Sequence of the first protein:
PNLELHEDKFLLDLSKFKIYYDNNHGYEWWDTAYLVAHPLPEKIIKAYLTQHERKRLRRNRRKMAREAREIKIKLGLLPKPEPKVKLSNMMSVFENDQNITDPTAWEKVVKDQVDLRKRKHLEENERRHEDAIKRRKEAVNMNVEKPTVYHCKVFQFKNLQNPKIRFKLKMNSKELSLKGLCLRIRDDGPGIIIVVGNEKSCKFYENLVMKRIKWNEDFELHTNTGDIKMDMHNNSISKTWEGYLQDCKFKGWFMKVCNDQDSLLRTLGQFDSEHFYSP

Contacts between the two chains:
Residue G305 in the second protein interacts with residue E223 in the first protein (closest heavy-atom distance 3.4 Å).
Residue A346 in the second protein contacts residue Q433 in the first protein (closest heavy-atom distance 3.7 Å).
Residue E65 in the second protein contacts residue A234 in the first protein (closest heavy-atom distance 3.5 Å).
Residue L32 in the second protein is in contact with residue A255 in the first protein (closest heavy-atom distance 3.6 Å).
Residue R393 in the second protein interacts with residue T427 in the first protein (closest heavy-atom distance 2.6 Å).
Residue R121 in the second protein interacts with residue P220 in the first protein (closest heavy-atom distance 3.2 Å).
Residue V63 in the second protein is in contact with residue I232 in the first protein (closest heavy-atom distance 3.8 Å).
Residue D425 in the second protein contacts residue K148 in the first protein (closest heavy-atom distance 3.8 Å).
Residue T111 in the second protein interacts with residue P222 in the first protein (closest heavy-atom distance 3.5 Å).
Residue V64 in the second protein interacts with residue A234 in the first protein (closest heavy-atom distance 3.3 Å).
Residue L136 in the second protein is in contact with residue G165 in the first protein (closest heavy-atom distance 3.1 Å).
Residue V69 in the second protein interacts with residue R322 in the first protein (closest heavy-atom distance 3.7 Å).
Residue S349 in the second protein contacts residue L432 in the first protein (closest heavy-atom distance 3.8 Å).
Residue R337 in the second protein interacts with residue Y173 in the first protein (closest heavy-atom distance 3.1 Å).
Residue Q388 in the second protein interacts with residue H462 in the first protein (closest heavy-atom distance 3.5 Å).
Residue E151 in the second protein is in contact with residue L151 in the first protein (closest heavy-atom distance 3.4 Å).
Residue R121 in the second protein interacts with residue H219 in the first protein (closest heavy-atom distance 3.4 Å).
Residue D307 in the second protein is in contact with residue I225 in the first protein (closest heavy-atom distance 3.1 Å).
Residue R155 in the second protein contacts residue F149 in the first protein (closest heavy-atom distance 3.0 Å).
Residue R379 in the second protein is in contact with residue F156 in the first protein (closest heavy-atom distance 3.7 Å).
Residue D68 in the second protein is in contact with residue R322 in the first protein (closest heavy-atom distance 2.4 Å).
Residue R337 in the second protein is in contact with residue D170 in the first protein (closest heavy-atom distance 3.4 Å).
Residue R379 in the second protein interacts with residue E167 in the first protein (closest heavy-atom distance 3.4 Å).
Residue D425 in the second protein is in contact with residue F149 in the first protein (closest heavy-atom distance 3.0 Å).
Residue H34 in the second protein is in contact with residue M251 in the first protein (closest heavy-atom distance 3.6 Å).
Residue V63 in the second protein is in contact with residue K233 in the first protein (closest heavy-atom distance 3.6 Å).
Residue E65 in the second protein interacts with residue K233 in the first protein (closest heavy-atom distance 3.2 Å).
Residue R381 in the second protein interacts with residue W168 in the first protein (closest heavy-atom distance 3.2 Å).
Residue L136 in the second protein contacts residue E167 in the first protein (closest heavy-atom distance 3.8 Å).
Residue G347 in the second protein is in contact with residue Q433 in the first protein (closest heavy-atom distance 3.1 Å).
Residue E65 in the second protein interacts with residue R241 in the first protein (closest heavy-atom distance 2.7 Å).
Residue I372 in the second protein contacts residue Y431 in the first protein (closest heavy-atom distance 3.4 Å).
Residue L390 in the second protein is in contact with residue H462 in the first protein (closest heavy-atom distance 3.2 Å).
Residue E65 in the second protein is in contact with residue L236 in the first protein (closest heavy-atom distance 3.4 Å).
Residue K350 in the second protein is in contact with residue Y431 in the first protein (closest heavy-atom distance 3.0 Å).
Residue R379 in the second protein contacts residue Y159 in the first protein (closest heavy-atom distance 3.8 Å).
Residue G339 in the second protein interacts with residue L221 in the first protein (closest heavy-atom distance 3.7 Å).
Residue T426 in the second protein contacts residue L144 in the first protein (closest heavy-atom distance 3.5 Å).
Residue S320 in the second protein contacts residue W169 in the first protein (closest heavy-atom distance 3.8 Å).
Residue V63 in the second protein interacts with residue A234 in the first protein (closest heavy-atom distance 3.3 Å).
Residue Q303 in the second protein contacts residue L221 in the first protein (closest heavy-atom distance 2.9 Å).
Residue R135 in the second protein contacts residue E167 in the first protein (closest heavy-atom distance 2.4 Å).
Residue S349 in the second protein contacts residue Y431 in the first protein (closest heavy-atom distance 3.6 Å).
Residue L321 in the second protein interacts with residue W169 in the first protein (closest heavy-atom distance 3.1 Å).
Residue L390 in the second protein contacts residue W428 in the first protein (closest heavy-atom distance 3.0 Å).
Residue L129 in the second protein contacts residue Y166 in the first protein (closest heavy-atom distance 3.8 Å).
Residue H392 in the second protein interacts with residue W428 in the first protein (closest heavy-atom distance 3.8 Å).
Residue T111 in the second protein is in contact with residue H219 in the first protein (closest heavy-atom distance 3.3 Å).
Residue T111 in the second protein interacts with residue P220 in the first protein (closest heavy-atom distance 2.9 Å).
Residue D370 in the second protein is in contact with residue Y431 in the first protein (closest heavy-atom distance 3.5 Å).
Residue I378 in the second protein contacts residue W168 in the first protein (closest heavy-atom distance 3.2 Å).
Residue H348 in the second protein is in contact with residue Q433 in the first protein (closest heavy-atom distance 3.8 Å).
Residue H143 in the second protein interacts with residue L151 in the first protein (closest heavy-atom distance 3.3 Å).
Residue L428 in the second protein interacts with residue P466 in the first protein (closest heavy-atom distance 3.5 Å).
Residue F109 in the second protein interacts with residue P222 in the first protein (closest heavy-atom distance 3.6 Å).
Residue L152 in the second protein contacts residue P140 in the first protein (closest heavy-atom distance 3.8 Å).
Residue H34 in the second protein is in contact with residue A255 in the first protein (closest heavy-atom distance 3.5 Å).
Residue T426 in the second protein is in contact with residue H145 in the first protein (closest heavy-atom distance 2.9 Å).
Residue H143 in the second protein interacts with residue F156 in the first protein (closest heavy-atom distance 3.1 Å).
Residue D335 in the second protein interacts with residue Y173 in the first protein (closest heavy-atom distance 2.8 Å).

Sequence of the second protein:
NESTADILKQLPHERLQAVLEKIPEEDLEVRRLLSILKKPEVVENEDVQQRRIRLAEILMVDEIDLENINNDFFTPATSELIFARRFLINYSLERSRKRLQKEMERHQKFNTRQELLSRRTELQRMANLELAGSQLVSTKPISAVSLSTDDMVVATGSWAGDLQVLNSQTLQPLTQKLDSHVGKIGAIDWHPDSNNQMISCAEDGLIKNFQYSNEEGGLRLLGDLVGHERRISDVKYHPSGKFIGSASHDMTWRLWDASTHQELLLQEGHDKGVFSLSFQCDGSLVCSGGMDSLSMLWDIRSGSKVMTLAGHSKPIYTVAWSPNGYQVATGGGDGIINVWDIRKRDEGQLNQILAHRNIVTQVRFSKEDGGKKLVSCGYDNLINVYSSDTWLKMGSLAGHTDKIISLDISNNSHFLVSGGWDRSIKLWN

This data describes a binding interaction between two proteins.